Sequence of chain A:
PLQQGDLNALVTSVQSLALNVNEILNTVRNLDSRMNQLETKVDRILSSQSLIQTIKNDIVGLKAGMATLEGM

This data describes a binding interaction between two proteins.

Contacts between the two chains:
Residue F392 in chain B is in contact with residue T266 in chain A (closest heavy-atom distance 3.9 Å).
Residue N426 in chain B interacts with residue G259 in chain A (closest heavy-atom distance 2.9 Å).
Residue Q674 in chain B contacts residue M270 in chain A (closest heavy-atom distance 4.4 Å).
Residue N426 in chain B contacts residue A262 in chain A (closest heavy-atom distance 2.7 Å).
Residue F392 in chain B contacts residue M270 in chain A (closest heavy-atom distance 3.3 Å).
Residue N426 in chain B interacts with residue V258 in chain A (closest heavy-atom distance 3.5 Å).
Residue G425 in chain B contacts residue V258 in chain A (closest heavy-atom distance 4.5 Å).
Residue M396 in chain B contacts residue T266 in chain A (closest heavy-atom distance 4.4 Å).
Residue K451 in chain B contacts residue T266 in chain A (closest heavy-atom distance 3.4 Å).
Residue G425 in chain B contacts residue A262 in chain A (closest heavy-atom distance 4.0 Å).
Residue A427 in chain B is in contact with residue V258 in chain A (closest heavy-atom distance 5.0 Å).

Sequence of chain B:
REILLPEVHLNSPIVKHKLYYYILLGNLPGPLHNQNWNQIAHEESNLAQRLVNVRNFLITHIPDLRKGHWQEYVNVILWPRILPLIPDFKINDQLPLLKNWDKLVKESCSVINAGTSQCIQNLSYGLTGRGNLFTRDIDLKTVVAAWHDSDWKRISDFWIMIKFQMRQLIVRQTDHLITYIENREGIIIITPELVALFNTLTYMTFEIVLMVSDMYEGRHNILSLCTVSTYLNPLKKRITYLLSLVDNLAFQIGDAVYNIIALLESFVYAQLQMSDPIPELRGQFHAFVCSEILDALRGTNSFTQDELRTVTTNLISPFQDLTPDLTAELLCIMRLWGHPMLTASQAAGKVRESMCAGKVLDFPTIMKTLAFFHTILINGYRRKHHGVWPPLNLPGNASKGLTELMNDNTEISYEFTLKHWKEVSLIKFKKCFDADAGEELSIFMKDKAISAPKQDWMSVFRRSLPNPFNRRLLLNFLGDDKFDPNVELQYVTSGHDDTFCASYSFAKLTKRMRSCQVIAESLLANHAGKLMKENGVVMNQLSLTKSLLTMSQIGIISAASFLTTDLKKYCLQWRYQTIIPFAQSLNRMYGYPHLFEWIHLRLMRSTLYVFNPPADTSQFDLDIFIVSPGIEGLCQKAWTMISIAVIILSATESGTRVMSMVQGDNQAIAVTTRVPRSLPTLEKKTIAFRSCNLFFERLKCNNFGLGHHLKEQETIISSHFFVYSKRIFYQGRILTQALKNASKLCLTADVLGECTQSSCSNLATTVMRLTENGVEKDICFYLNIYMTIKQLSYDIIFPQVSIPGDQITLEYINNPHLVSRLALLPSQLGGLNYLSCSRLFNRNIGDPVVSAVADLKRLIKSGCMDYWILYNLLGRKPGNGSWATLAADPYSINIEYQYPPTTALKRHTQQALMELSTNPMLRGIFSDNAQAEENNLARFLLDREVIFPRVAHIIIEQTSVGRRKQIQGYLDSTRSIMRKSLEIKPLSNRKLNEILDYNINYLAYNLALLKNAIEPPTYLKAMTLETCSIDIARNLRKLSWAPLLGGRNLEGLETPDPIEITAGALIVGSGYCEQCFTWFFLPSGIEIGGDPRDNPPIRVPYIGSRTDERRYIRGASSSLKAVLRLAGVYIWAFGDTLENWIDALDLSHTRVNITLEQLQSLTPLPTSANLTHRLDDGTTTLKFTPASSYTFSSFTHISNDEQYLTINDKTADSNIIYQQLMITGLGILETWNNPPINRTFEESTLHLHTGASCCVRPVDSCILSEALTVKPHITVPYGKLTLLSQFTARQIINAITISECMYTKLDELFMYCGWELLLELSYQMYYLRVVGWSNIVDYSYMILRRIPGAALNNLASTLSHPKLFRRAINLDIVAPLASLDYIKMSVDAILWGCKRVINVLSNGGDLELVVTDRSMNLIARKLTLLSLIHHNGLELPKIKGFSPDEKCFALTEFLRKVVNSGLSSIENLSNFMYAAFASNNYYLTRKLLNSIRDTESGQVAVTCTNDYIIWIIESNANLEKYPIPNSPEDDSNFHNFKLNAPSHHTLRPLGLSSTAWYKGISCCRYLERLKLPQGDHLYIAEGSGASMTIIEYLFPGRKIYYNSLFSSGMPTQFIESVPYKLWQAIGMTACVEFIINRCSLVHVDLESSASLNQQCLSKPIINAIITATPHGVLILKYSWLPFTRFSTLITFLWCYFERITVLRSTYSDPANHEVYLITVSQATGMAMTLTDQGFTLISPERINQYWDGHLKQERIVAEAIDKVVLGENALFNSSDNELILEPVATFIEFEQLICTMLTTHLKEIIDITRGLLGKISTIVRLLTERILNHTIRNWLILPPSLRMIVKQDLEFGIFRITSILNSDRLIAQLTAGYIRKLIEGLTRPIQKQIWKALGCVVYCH